Contacts between the two chains:
Residue N438 in protein 2 contacts residue N438 in protein 1 (closest heavy-atom distance 4.7 Å).
Residue N438 in protein 2 is in contact with residue A439 in protein 1 (closest heavy-atom distance 4.6 Å).

Sequence of protein 2:
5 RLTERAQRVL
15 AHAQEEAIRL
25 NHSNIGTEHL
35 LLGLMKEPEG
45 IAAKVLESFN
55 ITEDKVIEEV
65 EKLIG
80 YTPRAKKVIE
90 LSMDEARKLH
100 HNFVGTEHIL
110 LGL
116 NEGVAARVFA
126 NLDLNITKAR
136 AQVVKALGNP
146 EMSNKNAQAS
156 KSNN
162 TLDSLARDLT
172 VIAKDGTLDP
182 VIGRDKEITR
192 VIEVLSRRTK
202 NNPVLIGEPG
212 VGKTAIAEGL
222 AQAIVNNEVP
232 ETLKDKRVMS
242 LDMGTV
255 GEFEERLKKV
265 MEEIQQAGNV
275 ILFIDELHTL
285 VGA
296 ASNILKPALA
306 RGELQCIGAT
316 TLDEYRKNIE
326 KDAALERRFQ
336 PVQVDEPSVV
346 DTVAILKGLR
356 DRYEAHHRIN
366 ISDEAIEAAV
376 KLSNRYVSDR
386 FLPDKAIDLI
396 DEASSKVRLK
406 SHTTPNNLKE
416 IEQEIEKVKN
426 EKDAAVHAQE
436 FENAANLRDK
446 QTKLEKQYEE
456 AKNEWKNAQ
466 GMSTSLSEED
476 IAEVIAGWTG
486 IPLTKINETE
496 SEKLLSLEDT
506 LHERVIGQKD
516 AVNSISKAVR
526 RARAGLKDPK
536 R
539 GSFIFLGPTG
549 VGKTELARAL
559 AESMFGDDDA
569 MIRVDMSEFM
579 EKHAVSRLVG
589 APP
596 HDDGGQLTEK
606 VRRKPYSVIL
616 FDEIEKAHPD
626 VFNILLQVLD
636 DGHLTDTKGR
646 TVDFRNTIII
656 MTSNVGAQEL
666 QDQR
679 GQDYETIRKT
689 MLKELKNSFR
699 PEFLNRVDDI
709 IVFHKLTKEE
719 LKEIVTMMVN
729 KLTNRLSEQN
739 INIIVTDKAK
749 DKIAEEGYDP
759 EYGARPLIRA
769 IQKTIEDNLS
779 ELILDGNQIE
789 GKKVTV

Sequence of protein 1:
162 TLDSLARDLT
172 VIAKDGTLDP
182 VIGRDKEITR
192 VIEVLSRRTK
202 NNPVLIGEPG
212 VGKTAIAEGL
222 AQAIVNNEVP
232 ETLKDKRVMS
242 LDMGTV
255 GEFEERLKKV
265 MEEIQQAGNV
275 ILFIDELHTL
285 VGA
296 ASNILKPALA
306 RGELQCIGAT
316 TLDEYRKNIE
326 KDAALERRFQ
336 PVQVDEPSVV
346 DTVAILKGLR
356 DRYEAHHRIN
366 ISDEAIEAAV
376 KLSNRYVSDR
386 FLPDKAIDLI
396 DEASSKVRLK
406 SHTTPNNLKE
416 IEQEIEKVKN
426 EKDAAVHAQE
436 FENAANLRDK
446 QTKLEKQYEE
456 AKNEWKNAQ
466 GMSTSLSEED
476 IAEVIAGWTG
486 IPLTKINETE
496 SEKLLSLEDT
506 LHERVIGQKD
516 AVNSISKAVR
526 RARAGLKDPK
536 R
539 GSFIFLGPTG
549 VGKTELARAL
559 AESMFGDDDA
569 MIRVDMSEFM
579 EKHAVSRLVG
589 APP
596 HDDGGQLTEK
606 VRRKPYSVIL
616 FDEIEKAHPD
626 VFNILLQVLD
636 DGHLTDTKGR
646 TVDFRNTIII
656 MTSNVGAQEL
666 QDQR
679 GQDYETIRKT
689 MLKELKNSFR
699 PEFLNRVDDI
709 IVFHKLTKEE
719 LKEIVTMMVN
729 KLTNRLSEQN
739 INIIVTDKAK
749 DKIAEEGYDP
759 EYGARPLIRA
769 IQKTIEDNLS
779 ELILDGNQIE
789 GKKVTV

This data describes a binding interaction between two proteins.